Sequence of protein 2:
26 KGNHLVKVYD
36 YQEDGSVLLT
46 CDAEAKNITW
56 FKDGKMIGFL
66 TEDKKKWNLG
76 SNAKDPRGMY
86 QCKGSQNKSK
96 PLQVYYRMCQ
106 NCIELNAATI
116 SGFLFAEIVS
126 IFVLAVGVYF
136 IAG

Contacts between the two chains:
Residue N240 in protein 1 contacts residue A78 in protein 2 (closest heavy-atom distance 4.1 Å).
Residue N240 in protein 1 is in contact with residue Q105 in protein 2 (closest heavy-atom distance 4.2 Å).
Residue Q244 in protein 1 contacts residue Q105 in protein 2 (closest heavy-atom distance 4.3 Å).
Residue W270 in protein 1 contacts residue F135 in protein 2 (closest heavy-atom distance 3.9 Å).
Residue L269 in protein 1 contacts residue I136 in protein 2 (closest heavy-atom distance 3.6 Å).
Residue W270 in protein 1 is in contact with residue G138 in protein 2 (closest heavy-atom distance 4.7 Å).
Residue T266 in protein 1 interacts with residue I136 in protein 2 (closest heavy-atom distance 3.3 Å).
Residue N240 in protein 1 contacts residue K79 in protein 2 (closest heavy-atom distance 3.5 Å).
Residue T266 in protein 1 is in contact with residue G132 in protein 2 (closest heavy-atom distance 4.3 Å).
Residue Q244 in protein 1 interacts with residue N106 in protein 2 (closest heavy-atom distance 4.0 Å).

Sequence of protein 1:
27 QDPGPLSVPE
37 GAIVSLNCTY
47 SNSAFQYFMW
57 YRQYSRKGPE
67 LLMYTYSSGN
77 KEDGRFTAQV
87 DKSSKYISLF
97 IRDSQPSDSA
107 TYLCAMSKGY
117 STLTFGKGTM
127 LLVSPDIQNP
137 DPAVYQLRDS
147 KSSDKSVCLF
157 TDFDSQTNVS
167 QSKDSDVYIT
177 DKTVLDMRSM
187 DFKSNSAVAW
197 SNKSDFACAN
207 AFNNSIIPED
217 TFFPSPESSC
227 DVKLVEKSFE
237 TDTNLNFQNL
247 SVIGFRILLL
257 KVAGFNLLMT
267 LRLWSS

These two protein chains interact to form a complex.